Sequence of the second protein:
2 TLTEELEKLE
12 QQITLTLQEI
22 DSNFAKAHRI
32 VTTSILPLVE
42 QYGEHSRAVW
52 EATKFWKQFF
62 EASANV

Residue-level contacts at the interface:
Residue S64 in the second protein interacts with residue V60 in the first protein (closest heavy-atom distance 4.4 Å).
Residue F60 in the second protein contacts residue L56 in the first protein (closest heavy-atom distance 4.9 Å).
Residue A65 in the second protein interacts with residue V60 in the first protein (closest heavy-atom distance 4.6 Å).
Residue F61 in the second protein is in contact with residue L56 in the first protein (closest heavy-atom distance 3.4 Å).
Residue S64 in the second protein interacts with residue L56 in the first protein (closest heavy-atom distance 3.3 Å).
Residue F61 in the second protein interacts with residue V60 in the first protein (closest heavy-atom distance 4.4 Å).

Sequence of the first protein:
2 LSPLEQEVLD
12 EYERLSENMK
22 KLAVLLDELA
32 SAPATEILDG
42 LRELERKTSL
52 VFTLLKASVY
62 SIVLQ

The following describes two proteins that form a bound complex.